Sequence of chain B:
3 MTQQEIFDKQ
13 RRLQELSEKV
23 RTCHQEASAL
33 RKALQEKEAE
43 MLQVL

The following describes two proteins that form a bound complex.

Interface contacts:
Residue M43 in chain A is in contact with residue L18 in chain B (closest heavy-atom distance 3.6 Å).
Residue A35 in chain A is in contact with residue C25 in chain B (closest heavy-atom distance 5.0 Å).
Residue V22 in chain A interacts with residue M43 in chain B (closest heavy-atom distance 3.7 Å).
Residue M43 in chain A is in contact with residue V22 in chain B (closest heavy-atom distance 4.1 Å).
Residue A29 in chain A contacts residue L36 in chain B (closest heavy-atom distance 4.3 Å).
Residue I50 in chain A interacts with residue I8 in chain B (closest heavy-atom distance 4.9 Å).
Residue H26 in chain A is in contact with residue L36 in chain B (closest heavy-atom distance 4.5 Å).
Residue I53 in chain A contacts residue E7 in chain B (closest heavy-atom distance 4.6 Å).
Residue K39 in chain A contacts residue L18 in chain B (closest heavy-atom distance 4.3 Å).
Residue V22 in chain A is in contact with residue E40 in chain B (closest heavy-atom distance 4.1 Å).
Residue C25 in chain A contacts residue L32 in chain B (closest heavy-atom distance 3.5 Å).
Residue A29 in chain A contacts residue L32 in chain B (closest heavy-atom distance 3.7 Å).
Residue C25 in chain A interacts with residue L36 in chain B (closest heavy-atom distance 3.7 Å).
Residue K39 in chain A is in contact with residue V22 in chain B (closest heavy-atom distance 4.1 Å).
Residue S19 in chain A is in contact with residue M43 in chain B (closest heavy-atom distance 4.7 Å).
Residue L32 in chain A interacts with residue L32 in chain B (closest heavy-atom distance 3.6 Å).
Residue D49 in chain A interacts with residue K11 in chain B (closest heavy-atom distance 3.2 Å).
Residue V22 in chain A contacts residue L36 in chain B (closest heavy-atom distance 4.0 Å).
Residue I50 in chain A contacts residue Q12 in chain B (closest heavy-atom distance 4.5 Å).
Residue V46 in chain A contacts residue K11 in chain B (closest heavy-atom distance 3.5 Å).
Residue E40 in chain A contacts residue V22 in chain B (closest heavy-atom distance 4.5 Å).
Residue L32 in chain A contacts residue A29 in chain B (closest heavy-atom distance 3.8 Å).
Residue I50 in chain A interacts with residue K11 in chain B (closest heavy-atom distance 3.4 Å).
Residue E28 in chain A is in contact with residue L32 in chain B (closest heavy-atom distance 3.7 Å).
Residue V46 in chain A contacts residue L15 in chain B (closest heavy-atom distance 4.2 Å).
Residue L32 in chain A is in contact with residue E28 in chain B (closest heavy-atom distance 3.6 Å).
Residue C25 in chain A is in contact with residue K39 in chain B (closest heavy-atom distance 4.8 Å).
Residue M43 in chain A interacts with residue S19 in chain B (closest heavy-atom distance 3.7 Å).
Residue L47 in chain A contacts residue L15 in chain B (closest heavy-atom distance 3.8 Å).
Residue L15 in chain A contacts residue V46 in chain B (closest heavy-atom distance 4.7 Å).
Residue L18 in chain A interacts with residue M43 in chain B (closest heavy-atom distance 4.3 Å).
Residue L36 in chain A is in contact with residue V22 in chain B (closest heavy-atom distance 3.8 Å).
Residue L15 in chain A contacts residue L47 in chain B (closest heavy-atom distance 4.2 Å).
Residue I50 in chain A is in contact with residue L15 in chain B (closest heavy-atom distance 4.8 Å).
Residue L36 in chain A interacts with residue H26 in chain B (closest heavy-atom distance 4.4 Å).
Residue K39 in chain A interacts with residue K21 in chain B (closest heavy-atom distance 4.5 Å).
Residue E42 in chain A contacts residue L18 in chain B (closest heavy-atom distance 3.3 Å).
Residue V46 in chain A contacts residue L18 in chain B (closest heavy-atom distance 4.4 Å).
Residue L32 in chain A is in contact with residue C25 in chain B (closest heavy-atom distance 4.5 Å).
Residue L15 in chain A is in contact with residue M43 in chain B (closest heavy-atom distance 3.8 Å).
Residue V46 in chain A is in contact with residue R14 in chain B (closest heavy-atom distance 4.8 Å).
Residue M43 in chain A interacts with residue L15 in chain B (closest heavy-atom distance 3.6 Å).
Residue L36 in chain A is in contact with residue R33 in chain B (closest heavy-atom distance 4.8 Å).
Residue L36 in chain A contacts residue C25 in chain B (closest heavy-atom distance 3.6 Å).
Residue V22 in chain A contacts residue K39 in chain B (closest heavy-atom distance 4.0 Å).
Residue L36 in chain A contacts residue A29 in chain B (closest heavy-atom distance 4.8 Å).
Residue L18 in chain A is in contact with residue K39 in chain B (closest heavy-atom distance 4.9 Å).

Sequence of chain A:
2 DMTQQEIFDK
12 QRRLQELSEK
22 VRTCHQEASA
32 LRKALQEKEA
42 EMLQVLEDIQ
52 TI